Sequence of the first protein:
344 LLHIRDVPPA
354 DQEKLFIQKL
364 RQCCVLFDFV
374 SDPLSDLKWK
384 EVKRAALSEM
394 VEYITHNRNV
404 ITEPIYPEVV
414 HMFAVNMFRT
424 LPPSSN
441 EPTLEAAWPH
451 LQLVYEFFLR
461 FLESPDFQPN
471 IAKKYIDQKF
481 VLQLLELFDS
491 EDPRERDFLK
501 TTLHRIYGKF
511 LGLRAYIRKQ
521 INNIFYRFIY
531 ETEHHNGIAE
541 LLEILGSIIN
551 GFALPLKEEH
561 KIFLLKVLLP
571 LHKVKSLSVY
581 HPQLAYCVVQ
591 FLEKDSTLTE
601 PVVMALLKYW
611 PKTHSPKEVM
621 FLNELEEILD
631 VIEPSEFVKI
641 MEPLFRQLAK

The following describes two proteins that form a bound complex.

Residue-level contacts at the interface:
Residue G551 in the first protein is in contact with residue E222 in the second protein (closest heavy-atom distance 3.3 Å).
Residue R348 in the first protein contacts residue T267 in the second protein (closest heavy-atom distance 4.5 Å).
Residue E543 in the first protein is in contact with residue L217 in the second protein (closest heavy-atom distance 4.1 Å).
Residue G508 in the first protein contacts residue I220 in the second protein (closest heavy-atom distance 4.4 Å).
Residue P465 in the first protein contacts residue T228 in the second protein (closest heavy-atom distance 4.4 Å).
Residue R505 in the first protein contacts residue P218 in the second protein (closest heavy-atom distance 4.3 Å).
Residue P582 in the first protein interacts with residue L60 in the second protein (closest heavy-atom distance 4.0 Å).
Residue N550 in the first protein is in contact with residue P219 in the second protein (closest heavy-atom distance 4.0 Å).
Residue L511 in the first protein interacts with residue K224 in the second protein (closest heavy-atom distance 4.5 Å).
Residue H399 in the first protein interacts with residue L261 in the second protein (closest heavy-atom distance 4.1 Å).
Residue I544 in the first protein is in contact with residue L217 in the second protein (closest heavy-atom distance 3.8 Å).
Residue F552 in the first protein interacts with residue E222 in the second protein (closest heavy-atom distance 3.8 Å).
Residue A585 in the first protein interacts with residue L60 in the second protein (closest heavy-atom distance 4.2 Å).
Residue H581 in the first protein contacts residue R58 in the second protein (closest heavy-atom distance 4.5 Å).
Residue P493 in the first protein interacts with residue H203 in the second protein (closest heavy-atom distance 3.7 Å).
Residue R514 in the first protein contacts residue I220 in the second protein (closest heavy-atom distance 3.4 Å).
Residue R514 in the first protein is in contact with residue E222 in the second protein (closest heavy-atom distance 4.5 Å).
Residue R494 in the first protein contacts residue Q205 in the second protein (closest heavy-atom distance 3.4 Å).
Residue D630 in the first protein is in contact with residue R146 in the second protein (closest heavy-atom distance 2.6 Å).
Residue H504 in the first protein is in contact with residue I220 in the second protein (closest heavy-atom distance 3.6 Å).
Residue G551 in the first protein contacts residue P219 in the second protein (closest heavy-atom distance 4.3 Å).
Residue P582 in the first protein contacts residue R57 in the second protein (closest heavy-atom distance 3.9 Å).
Residue I548 in the first protein contacts residue I220 in the second protein (closest heavy-atom distance 3.5 Å).
Residue G551 in the first protein contacts residue P221 in the second protein (closest heavy-atom distance 3.5 Å).
Residue T398 in the first protein interacts with residue L253 in the second protein (closest heavy-atom distance 4.0 Å).
Residue R518 in the first protein contacts residue E222 in the second protein (closest heavy-atom distance 3.9 Å).
Residue P493 in the first protein contacts residue Q205 in the second protein (closest heavy-atom distance 3.6 Å).
Residue P442 in the first protein is in contact with residue T202 in the second protein (closest heavy-atom distance 4.0 Å).
Residue S547 in the first protein is in contact with residue P219 in the second protein (closest heavy-atom distance 3.5 Å).
Residue R514 in the first protein contacts residue P221 in the second protein (closest heavy-atom distance 3.0 Å).
Residue I548 in the first protein contacts residue E222 in the second protein (closest heavy-atom distance 4.3 Å).
Residue Y507 in the first protein contacts residue I220 in the second protein (closest heavy-atom distance 3.6 Å).
Residue N623 in the first protein interacts with residue R58 in the second protein (closest heavy-atom distance 4.2 Å).
Residue S547 in the first protein interacts with residue L217 in the second protein (closest heavy-atom distance 4.0 Å).
Residue Y586 in the first protein interacts with residue L60 in the second protein (closest heavy-atom distance 4.5 Å).
Residue R514 in the first protein is in contact with residue P225 in the second protein (closest heavy-atom distance 4.3 Å).
Residue E627 in the first protein interacts with residue L60 in the second protein (closest heavy-atom distance 4.3 Å).
Residue Y507 in the first protein is in contact with residue E222 in the second protein (closest heavy-atom distance 3.4 Å).
Residue H581 in the first protein is in contact with residue R57 in the second protein (closest heavy-atom distance 2.4 Å).
Residue P493 in the first protein interacts with residue C204 in the second protein (closest heavy-atom distance 3.7 Å).
Residue P582 in the first protein interacts with residue G59 in the second protein (closest heavy-atom distance 3.8 Å).
Residue K500 in the first protein interacts with residue L217 in the second protein (closest heavy-atom distance 4.4 Å).
Residue R514 in the first protein interacts with residue K224 in the second protein (closest heavy-atom distance 4.3 Å).
Residue H399 in the first protein is in contact with residue L253 in the second protein (closest heavy-atom distance 3.5 Å).
Residue S578 in the first protein is in contact with residue I56 in the second protein (closest heavy-atom distance 3.5 Å).
Residue H504 in the first protein is in contact with residue L217 in the second protein (closest heavy-atom distance 3.4 Å).
Residue Y586 in the first protein interacts with residue L61 in the second protein (closest heavy-atom distance 3.6 Å).
Residue E543 in the first protein is in contact with residue R216 in the second protein (closest heavy-atom distance 4.5 Å).
Residue R514 in the first protein interacts with residue V226 in the second protein (closest heavy-atom distance 4.3 Å).
Residue S547 in the first protein contacts residue P218 in the second protein (closest heavy-atom distance 4.0 Å).
Residue S547 in the first protein interacts with residue I220 in the second protein (closest heavy-atom distance 3.3 Å).
Residue L444 in the first protein interacts with residue Q205 in the second protein (closest heavy-atom distance 4.2 Å).
Residue G551 in the first protein contacts residue I220 in the second protein (closest heavy-atom distance 3.5 Å).
Residue H581 in the first protein is in contact with residue I56 in the second protein (closest heavy-atom distance 3.8 Å).
Residue L511 in the first protein contacts residue P225 in the second protein (closest heavy-atom distance 3.6 Å).
Residue K509 in the first protein interacts with residue V226 in the second protein (closest heavy-atom distance 4.0 Å).
Residue H504 in the first protein contacts residue P218 in the second protein (closest heavy-atom distance 2.9 Å).
Residue K509 in the first protein contacts residue T228 in the second protein (closest heavy-atom distance 4.0 Å).
Residue G508 in the first protein interacts with residue V226 in the second protein (closest heavy-atom distance 3.7 Å).
Residue D497 in the first protein is in contact with residue K206 in the second protein (closest heavy-atom distance 3.2 Å).

Sequence of the second protein:
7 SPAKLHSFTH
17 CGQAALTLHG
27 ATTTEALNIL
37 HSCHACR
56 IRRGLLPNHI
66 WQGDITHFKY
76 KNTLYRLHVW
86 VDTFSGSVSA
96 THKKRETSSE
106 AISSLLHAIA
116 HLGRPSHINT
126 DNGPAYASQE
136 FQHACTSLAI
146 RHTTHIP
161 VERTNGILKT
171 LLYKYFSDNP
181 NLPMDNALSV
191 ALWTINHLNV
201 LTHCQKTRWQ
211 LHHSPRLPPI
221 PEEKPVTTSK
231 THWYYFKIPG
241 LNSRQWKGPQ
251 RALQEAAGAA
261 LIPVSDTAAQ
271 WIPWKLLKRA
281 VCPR